Residue-level contacts at the interface:
Residue R216 in chain A contacts residue D16 in chain B (closest heavy-atom distance 2.6 Å).
Residue M153 in chain A contacts residue N13 in chain B (closest heavy-atom distance 3.1 Å).
Residue I285 in chain A interacts with residue L2 in chain B (closest heavy-atom distance 4.0 Å).
Residue V252 in chain A contacts residue W14 in chain B (closest heavy-atom distance 3.8 Å).
Residue Q256 in chain A interacts with residue E7 in chain B (closest heavy-atom distance 3.9 Å).
Residue G288 in chain A contacts residue I6 in chain B (closest heavy-atom distance 3.7 Å).
Residue G264 in chain A is in contact with residue Y4 in chain B (closest heavy-atom distance 3.7 Å).
Residue Q256 in chain A interacts with residue T12 in chain B (closest heavy-atom distance 3.0 Å).
Residue R317 in chain A is in contact with residue V11 in chain B (closest heavy-atom distance 3.8 Å).
Residue I259 in chain A contacts residue I6 in chain B (closest heavy-atom distance 4.0 Å).
Residue T287 in chain A contacts residue L2 in chain B (closest heavy-atom distance 4.0 Å).
Residue T286 in chain A interacts with residue L2 in chain B (closest heavy-atom distance 4.2 Å).
Residue M253 in chain A is in contact with residue W14 in chain B (closest heavy-atom distance 3.5 Å).
Residue Q217 in chain A interacts with residue D16 in chain B (closest heavy-atom distance 3.2 Å).
Residue V249 in chain A is in contact with residue W14 in chain B (closest heavy-atom distance 3.9 Å).
Residue I156 in chain A interacts with residue W14 in chain B (closest heavy-atom distance 3.9 Å).
Residue N155 in chain A is in contact with residue N13 in chain B (closest heavy-atom distance 3.3 Å).
Residue T287 in chain A interacts with residue I6 in chain B (closest heavy-atom distance 2.8 Å).
Residue N213 in chain A contacts residue D15 in chain B (closest heavy-atom distance 3.5 Å).
Residue L269 in chain A contacts residue T12 in chain B (closest heavy-atom distance 4.3 Å).
Residue Y289 in chain A contacts residue I6 in chain B (closest heavy-atom distance 3.9 Å).
Residue I149 in chain A interacts with residue D16 in chain B (closest heavy-atom distance 3.8 Å).
Residue W275 in chain A contacts residue I6 in chain B (closest heavy-atom distance 3.9 Å).
Residue Q256 in chain A contacts residue G9 in chain B (closest heavy-atom distance 2.9 Å).
Residue N257 in chain A contacts residue I10 in chain B (closest heavy-atom distance 4.1 Å).
Residue N155 in chain A is in contact with residue W14 in chain B (closest heavy-atom distance 3.1 Å).
Residue I285 in chain A contacts residue I6 in chain B (closest heavy-atom distance 3.7 Å).
Residue Q256 in chain A interacts with residue W14 in chain B (closest heavy-atom distance 3.9 Å).
Residue G288 in chain A is in contact with residue L2 in chain B (closest heavy-atom distance 4.2 Å).
Residue Q256 in chain A is in contact with residue I10 in chain B (closest heavy-atom distance 3.1 Å).
Residue Q258 in chain A is in contact with residue I6 in chain B (closest heavy-atom distance 4.0 Å).
Residue N155 in chain A is in contact with residue T12 in chain B (closest heavy-atom distance 3.0 Å).
Residue R317 in chain A interacts with residue I10 in chain B (closest heavy-atom distance 3.8 Å).
Residue M153 in chain A interacts with residue D16 in chain B (closest heavy-atom distance 3.8 Å).
Residue M253 in chain A is in contact with residue G9 in chain B (closest heavy-atom distance 4.0 Å).
Residue M153 in chain A interacts with residue W14 in chain B (closest heavy-atom distance 3.6 Å).
Residue H325 in chain A contacts residue V11 in chain B (closest heavy-atom distance 3.6 Å).
Residue I285 in chain A is in contact with residue P5 in chain B (closest heavy-atom distance 3.9 Å).
Residue R216 in chain A interacts with residue D15 in chain B (closest heavy-atom distance 3.2 Å).
Residue Y289 in chain A contacts residue Y4 in chain B (closest heavy-atom distance 3.3 Å).
Residue R317 in chain A contacts residue G9 in chain B (closest heavy-atom distance 3.2 Å).
Residue N213 in chain A is in contact with residue W14 in chain B (closest heavy-atom distance 3.9 Å).
Residue G315 in chain A is in contact with residue E7 in chain B (closest heavy-atom distance 4.2 Å).
Residue R317 in chain A is in contact with residue E7 in chain B (closest heavy-atom distance 3.3 Å).
Residue I272 in chain A contacts residue I6 in chain B (closest heavy-atom distance 4.3 Å).
Residue Y314 in chain A is in contact with residue E7 in chain B (closest heavy-atom distance 3.3 Å).
Residue Q217 in chain A contacts residue W14 in chain B (closest heavy-atom distance 2.7 Å).
Residue Q258 in chain A is in contact with residue I10 in chain B (closest heavy-atom distance 3.9 Å).
Residue E321 in chain A contacts residue V11 in chain B (closest heavy-atom distance 3.7 Å).
Residue T287 in chain A is in contact with residue P5 in chain B (closest heavy-atom distance 3.4 Å).
Residue T287 in chain A is in contact with residue Y4 in chain B (closest heavy-atom distance 3.9 Å).
Residue M153 in chain A contacts residue D15 in chain B (closest heavy-atom distance 4.2 Å).
Residue N257 in chain A contacts residue E7 in chain B (closest heavy-atom distance 3.1 Å).
Residue N257 in chain A contacts residue I6 in chain B (closest heavy-atom distance 3.7 Å).
Residue G288 in chain A interacts with residue Y4 in chain B (closest heavy-atom distance 3.1 Å).
Residue P260 in chain A is in contact with residue Y4 in chain B (closest heavy-atom distance 3.7 Å).
Residue T254 in chain A contacts residue G9 in chain B (closest heavy-atom distance 3.8 Å).
Residue C296 in chain A interacts with residue I6 in chain B (closest heavy-atom distance 3.6 Å).
Residue L291 in chain A contacts residue Y4 in chain B (closest heavy-atom distance 3.7 Å).
Residue N257 in chain A contacts residue G9 in chain B (closest heavy-atom distance 3.3 Å).

Sequence of chain B:
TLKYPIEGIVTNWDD

The following describes two proteins that form a bound complex.

Sequence of chain A:
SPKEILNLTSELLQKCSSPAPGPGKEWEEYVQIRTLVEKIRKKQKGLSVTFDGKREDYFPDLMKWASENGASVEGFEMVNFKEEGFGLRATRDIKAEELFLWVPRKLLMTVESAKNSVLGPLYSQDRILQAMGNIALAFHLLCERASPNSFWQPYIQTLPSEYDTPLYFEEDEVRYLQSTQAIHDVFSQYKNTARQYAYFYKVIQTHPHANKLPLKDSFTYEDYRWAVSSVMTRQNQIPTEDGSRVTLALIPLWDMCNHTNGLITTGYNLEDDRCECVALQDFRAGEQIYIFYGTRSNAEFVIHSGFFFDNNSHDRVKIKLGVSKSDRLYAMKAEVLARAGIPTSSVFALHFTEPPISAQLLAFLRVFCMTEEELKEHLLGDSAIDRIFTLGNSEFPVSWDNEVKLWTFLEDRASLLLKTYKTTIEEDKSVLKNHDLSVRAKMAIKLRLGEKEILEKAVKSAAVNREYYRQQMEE